Sequence of the first protein:
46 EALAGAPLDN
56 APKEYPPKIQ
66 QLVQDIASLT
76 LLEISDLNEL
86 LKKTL

Residue-level contacts at the interface:
Residue L67 in the first protein interacts with residue Q66 in the second protein (closest heavy-atom distance 4.8 Å).
Residue I64 in the first protein is in contact with residue L74 in the second protein (closest heavy-atom distance 4.8 Å).
Residue I64 in the first protein interacts with residue D81 in the second protein (closest heavy-atom distance 3.6 Å).
Residue L67 in the first protein contacts residue L82 in the second protein (closest heavy-atom distance 4.8 Å).
Residue L85 in the first protein is in contact with residue V68 in the second protein (closest heavy-atom distance 5.0 Å).
Residue Y60 in the first protein contacts residue D81 in the second protein (closest heavy-atom distance 3.9 Å).
Residue I64 in the first protein contacts residue L85 in the second protein (closest heavy-atom distance 3.6 Å).
Residue L86 in the first protein is in contact with residue V68 in the second protein (closest heavy-atom distance 3.7 Å).
Residue D70 in the first protein is in contact with residue L67 in the second protein (closest heavy-atom distance 4.4 Å).
Residue L86 in the first protein contacts residue I71 in the second protein (closest heavy-atom distance 3.8 Å).
Residue V68 in the first protein contacts residue L82 in the second protein (closest heavy-atom distance 4.0 Å).
Residue D81 in the first protein contacts residue I64 in the second protein (closest heavy-atom distance 3.7 Å).
Residue L85 in the first protein interacts with residue I64 in the second protein (closest heavy-atom distance 3.5 Å).
Residue L67 in the first protein is in contact with residue D70 in the second protein (closest heavy-atom distance 3.6 Å).
Residue I64 in the first protein is in contact with residue E78 in the second protein (closest heavy-atom distance 3.5 Å).
Residue Q66 in the first protein is in contact with residue D70 in the second protein (closest heavy-atom distance 4.3 Å).
Residue L67 in the first protein interacts with residue I71 in the second protein (closest heavy-atom distance 4.6 Å).
Residue L67 in the first protein is in contact with residue L74 in the second protein (closest heavy-atom distance 4.4 Å).
Residue P61 in the first protein contacts residue E78 in the second protein (closest heavy-atom distance 4.5 Å).
Residue Y60 in the first protein interacts with residue K88 in the second protein (closest heavy-atom distance 4.7 Å).
Residue K63 in the first protein is in contact with residue L74 in the second protein (closest heavy-atom distance 4.4 Å).
Residue Y60 in the first protein is in contact with residue L85 in the second protein (closest heavy-atom distance 3.9 Å).
Residue T89 in the first protein interacts with residue V68 in the second protein (closest heavy-atom distance 4.5 Å).
Residue I71 in the first protein interacts with residue L67 in the second protein (closest heavy-atom distance 3.5 Å).
Residue L82 in the first protein is in contact with residue I64 in the second protein (closest heavy-atom distance 3.7 Å).
Residue V68 in the first protein contacts residue L86 in the second protein (closest heavy-atom distance 3.6 Å).
Residue L82 in the first protein contacts residue L67 in the second protein (closest heavy-atom distance 3.5 Å).
Residue L67 in the first protein interacts with residue L67 in the second protein (closest heavy-atom distance 3.3 Å).
Residue E78 in the first protein is in contact with residue I64 in the second protein (closest heavy-atom distance 3.7 Å).
Residue L82 in the first protein interacts with residue V68 in the second protein (closest heavy-atom distance 4.7 Å).
Residue L90 in the first protein is in contact with residue I71 in the second protein (closest heavy-atom distance 4.9 Å).
Residue I71 in the first protein interacts with residue L86 in the second protein (closest heavy-atom distance 4.7 Å).
Residue I64 in the first protein contacts residue L82 in the second protein (closest heavy-atom distance 3.6 Å).
Residue P61 in the first protein is in contact with residue D81 in the second protein (closest heavy-atom distance 4.7 Å).
Residue L74 in the first protein interacts with residue I64 in the second protein (closest heavy-atom distance 4.3 Å).

Sequence of the second protein:
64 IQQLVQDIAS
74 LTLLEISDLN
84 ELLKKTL

This data describes a binding interaction between two proteins.